Sequence of chain B:
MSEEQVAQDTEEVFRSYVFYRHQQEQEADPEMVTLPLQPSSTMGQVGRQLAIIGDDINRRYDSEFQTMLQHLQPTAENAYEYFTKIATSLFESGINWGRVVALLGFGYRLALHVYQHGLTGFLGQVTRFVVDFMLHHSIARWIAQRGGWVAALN

Contacts between the two chains:
Residue F74 in chain B is in contact with residue L10 in chain A (closest heavy-atom distance 3.3 Å).
Residue M77 in chain B is in contact with residue K9 in chain A (closest heavy-atom distance 3.5 Å).
Residue N105 in chain B interacts with residue G18 in chain A (closest heavy-atom distance 4.5 Å).
Residue F74 in chain B contacts residue Q13 in chain A (closest heavy-atom distance 3.5 Å).
Residue V110 in chain B contacts residue I21 in chain A (closest heavy-atom distance 4.1 Å).
Residue G107 in chain B is in contact with residue D19 in chain A (closest heavy-atom distance 4.7 Å).
Residue S98 in chain B contacts residue H8 in chain A (closest heavy-atom distance 4.5 Å).
Residue G107 in chain B contacts residue I21 in chain A (closest heavy-atom distance 3.8 Å).
Residue L99 in chain B is in contact with residue L14 in chain A (closest heavy-atom distance 3.5 Å).
Residue I95 in chain B contacts residue L10 in chain A (closest heavy-atom distance 3.4 Å).
Residue Y70 in chain B is in contact with residue Q13 in chain A (closest heavy-atom distance 3.7 Å).
Residue M77 in chain B is in contact with residue L10 in chain A (closest heavy-atom distance 3.3 Å).
Residue I95 in chain B interacts with residue A11 in chain A (closest heavy-atom distance 3.2 Å).
Residue N67 in chain B is in contact with residue I17 in chain A (closest heavy-atom distance 3.2 Å).
Residue E101 in chain B contacts residue R15 in chain A (closest heavy-atom distance 3.6 Å).
Residue L81 in chain B is in contact with residue I7 in chain A (closest heavy-atom distance 4.2 Å).
Residue S98 in chain B is in contact with residue R15 in chain A (closest heavy-atom distance 2.4 Å).
Residue E73 in chain B interacts with residue Q13 in chain A (closest heavy-atom distance 4.0 Å).
Residue L99 in chain B is in contact with residue A11 in chain A (closest heavy-atom distance 2.8 Å).
Residue A111 in chain B is in contact with residue L14 in chain A (closest heavy-atom distance 3.5 Å).
Residue M77 in chain B contacts residue I6 in chain A (closest heavy-atom distance 3.7 Å).
Residue I66 in chain B contacts residue N20 in chain A (closest heavy-atom distance 3.9 Å).
Residue F74 in chain B is in contact with residue L14 in chain A (closest heavy-atom distance 3.0 Å).
Residue Y91 in chain B is in contact with residue I7 in chain A (closest heavy-atom distance 3.9 Å).
Residue K94 in chain B contacts residue I7 in chain A (closest heavy-atom distance 4.0 Å).
Residue N105 in chain B is in contact with residue D19 in chain A (closest heavy-atom distance 3.0 Å).
Residue F115 in chain B is in contact with residue L14 in chain A (closest heavy-atom distance 3.9 Å).
Residue R118 in chain B contacts residue I17 in chain A (closest heavy-atom distance 5.0 Å).
Residue G107 in chain B interacts with residue I17 in chain A (closest heavy-atom distance 4.8 Å).
Residue R108 in chain B interacts with residue G18 in chain A (closest heavy-atom distance 3.6 Å).
Residue I66 in chain B interacts with residue I21 in chain A (closest heavy-atom distance 4.1 Å).
Residue A111 in chain B contacts residue I17 in chain A (closest heavy-atom distance 4.8 Å).
Residue Y70 in chain B is in contact with residue I17 in chain A (closest heavy-atom distance 3.4 Å).
Residue S102 in chain B interacts with residue R15 in chain A (closest heavy-atom distance 2.6 Å).
Residue M77 in chain B contacts residue Q13 in chain A (closest heavy-atom distance 4.3 Å).
Residue F100 in chain B is in contact with residue R15 in chain A (closest heavy-atom distance 4.7 Å).
Residue H80 in chain B is in contact with residue I6 in chain A (closest heavy-atom distance 3.6 Å).
Residue I95 in chain B interacts with residue L14 in chain A (closest heavy-atom distance 4.1 Å).
Residue I62 in chain B interacts with residue I21 in chain A (closest heavy-atom distance 5.0 Å).
Residue A111 in chain B contacts residue I21 in chain A (closest heavy-atom distance 4.6 Å).
Residue A111 in chain B contacts residue G18 in chain A (closest heavy-atom distance 3.7 Å).
Residue Y70 in chain B contacts residue H16 in chain A (closest heavy-atom distance 3.0 Å).
Residue F74 in chain B is in contact with residue I17 in chain A (closest heavy-atom distance 4.0 Å).
Residue L99 in chain B contacts residue R15 in chain A (closest heavy-atom distance 3.0 Å).
Residue G107 in chain B interacts with residue G18 in chain A (closest heavy-atom distance 3.0 Å).
Residue I66 in chain B interacts with residue I17 in chain A (closest heavy-atom distance 3.4 Å).
Residue S98 in chain B contacts residue A11 in chain A (closest heavy-atom distance 3.4 Å).
Residue R108 in chain B interacts with residue R15 in chain A (closest heavy-atom distance 3.7 Å).
Residue I95 in chain B is in contact with residue I7 in chain A (closest heavy-atom distance 4.2 Å).
Residue G63 in chain B is in contact with residue I21 in chain A (closest heavy-atom distance 4.2 Å).
Residue L81 in chain B interacts with residue L10 in chain A (closest heavy-atom distance 4.2 Å).
Residue R108 in chain B interacts with residue D19 in chain A (closest heavy-atom distance 2.9 Å).
Residue L78 in chain B interacts with residue L10 in chain A (closest heavy-atom distance 3.9 Å).
Residue N67 in chain B contacts residue I21 in chain A (closest heavy-atom distance 4.2 Å).
Residue R118 in chain B contacts residue L14 in chain A (closest heavy-atom distance 5.0 Å).
Residue L81 in chain B is in contact with residue I6 in chain A (closest heavy-atom distance 3.7 Å).

The following describes two proteins that form a bound complex.

Sequence of chain A:
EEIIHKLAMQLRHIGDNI